These two protein chains interact to form a complex.

Sequence of protein 1:
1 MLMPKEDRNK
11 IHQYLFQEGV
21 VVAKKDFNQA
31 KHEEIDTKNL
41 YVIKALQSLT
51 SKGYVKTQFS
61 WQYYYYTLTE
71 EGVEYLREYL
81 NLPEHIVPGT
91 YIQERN

Contacts between the two chains:
Residue D20 in protein 2 interacts with residue K5 in protein 1 (closest heavy-atom distance 3.4 Å).
Residue H19 in protein 2 contacts residue N9 in protein 1 (closest heavy-atom distance 3.9 Å).
Residue V18 in protein 2 interacts with residue L80 in protein 1 (closest heavy-atom distance 4.2 Å).
Residue V18 in protein 2 is in contact with residue E78 in protein 1 (closest heavy-atom distance 4.0 Å).
Residue D20 in protein 2 is in contact with residue Y79 in protein 1 (closest heavy-atom distance 2.9 Å).
Residue V18 in protein 2 interacts with residue Y79 in protein 1 (closest heavy-atom distance 3.1 Å).
Residue V18 in protein 2 is in contact with residue N81 in protein 1 (closest heavy-atom distance 4.5 Å).

Sequence of protein 2:
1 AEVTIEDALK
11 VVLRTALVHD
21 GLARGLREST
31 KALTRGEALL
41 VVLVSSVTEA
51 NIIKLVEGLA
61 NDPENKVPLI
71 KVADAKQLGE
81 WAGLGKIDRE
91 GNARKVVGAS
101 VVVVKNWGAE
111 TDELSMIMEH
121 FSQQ